The following describes two proteins that form a bound complex.

Sequence of protein 1:
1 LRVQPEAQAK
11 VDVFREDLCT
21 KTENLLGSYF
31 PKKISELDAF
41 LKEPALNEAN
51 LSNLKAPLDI

Sequence of protein 2:
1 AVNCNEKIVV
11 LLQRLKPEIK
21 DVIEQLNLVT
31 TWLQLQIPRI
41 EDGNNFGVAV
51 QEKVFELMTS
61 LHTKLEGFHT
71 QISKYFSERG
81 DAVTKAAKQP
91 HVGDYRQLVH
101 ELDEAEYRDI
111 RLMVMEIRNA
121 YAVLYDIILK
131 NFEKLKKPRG

Interface contacts:
Residue A87 in protein 2 is in contact with residue I60 in protein 1 (closest heavy-atom distance 3.8 Å).
Residue V2 in protein 2 contacts residue L58 in protein 1 (closest heavy-atom distance 3.5 Å).
Residue Y107 in protein 2 interacts with residue L51 in protein 1 (closest heavy-atom distance 3.8 Å).
Residue D103 in protein 2 contacts residue L54 in protein 1 (closest heavy-atom distance 3.8 Å).
Residue V29 in protein 2 interacts with residue L25 in protein 1 (closest heavy-atom distance 3.5 Å).
Residue T31 in protein 2 contacts residue L18 in protein 1 (closest heavy-atom distance 4.0 Å).
Residue Q25 in protein 2 is in contact with residue L25 in protein 1 (closest heavy-atom distance 3.3 Å).
Residue K136 in protein 2 interacts with residue C19 in protein 1 (closest heavy-atom distance 3.2 Å).
Residue L35 in protein 2 is in contact with residue F14 in protein 1 (closest heavy-atom distance 4.0 Å).
Residue K7 in protein 2 interacts with residue L54 in protein 1 (closest heavy-atom distance 3.5 Å).
Residue A86 in protein 2 interacts with residue I60 in protein 1 (closest heavy-atom distance 4.0 Å).
Residue Y121 in protein 2 contacts residue I34 in protein 1 (closest heavy-atom distance 3.8 Å).
Residue R14 in protein 2 contacts residue E43 in protein 1 (closest heavy-atom distance 2.7 Å).
Residue R118 in protein 2 contacts residue D38 in protein 1 (closest heavy-atom distance 3.1 Å).
Residue R96 in protein 2 contacts residue L58 in protein 1 (closest heavy-atom distance 3.6 Å).
Residue A122 in protein 2 is in contact with residue I34 in protein 1 (closest heavy-atom distance 3.8 Å).
Residue I128 in protein 2 contacts residue L26 in protein 1 (closest heavy-atom distance 3.5 Å).
Residue Y107 in protein 2 contacts residue L54 in protein 1 (closest heavy-atom distance 3.6 Å).
Residue I117 in protein 2 interacts with residue L37 in protein 1 (closest heavy-atom distance 3.8 Å).
Residue R111 in protein 2 is in contact with residue N47 in protein 1 (closest heavy-atom distance 3.2 Å).
Residue L11 in protein 2 is in contact with residue A45 in protein 1 (closest heavy-atom distance 3.7 Å).
Residue Y121 in protein 2 interacts with residue F30 in protein 1 (closest heavy-atom distance 3.6 Å).
Residue L35 in protein 2 interacts with residue L18 in protein 1 (closest heavy-atom distance 3.6 Å).
Residue R111 in protein 2 contacts residue L46 in protein 1 (closest heavy-atom distance 2.9 Å).
Residue N5 in protein 2 is in contact with residue L54 in protein 1 (closest heavy-atom distance 3.1 Å).
Residue E104 in protein 2 contacts residue L51 in protein 1 (closest heavy-atom distance 3.9 Å).
Residue E18 in protein 2 interacts with residue K33 in protein 1 (closest heavy-atom distance 2.6 Å).
Residue K7 in protein 2 contacts residue K55 in protein 1 (closest heavy-atom distance 3.8 Å).
Residue D21 in protein 2 is in contact with residue Y29 in protein 1 (closest heavy-atom distance 3.6 Å).
Residue V114 in protein 2 contacts residue F40 in protein 1 (closest heavy-atom distance 3.7 Å).
Residue R96 in protein 2 is in contact with residue I60 in protein 1 (closest heavy-atom distance 3.4 Å).
Residue Y125 in protein 2 contacts residue L26 in protein 1 (closest heavy-atom distance 3.0 Å).
Residue Y107 in protein 2 contacts residue A45 in protein 1 (closest heavy-atom distance 2.7 Å).
Residue E104 in protein 2 is in contact with residue L54 in protein 1 (closest heavy-atom distance 3.7 Å).
Residue N5 in protein 2 is in contact with residue A56 in protein 1 (closest heavy-atom distance 3.7 Å).
Residue L28 in protein 2 is in contact with residue K21 in protein 1 (closest heavy-atom distance 3.7 Å).
Residue Y125 in protein 2 contacts residue P31 in protein 1 (closest heavy-atom distance 3.8 Å).
Residue H100 in protein 2 contacts residue L58 in protein 1 (closest heavy-atom distance 4.0 Å).
Residue R118 in protein 2 contacts residue L41 in protein 1 (closest heavy-atom distance 3.5 Å).
Residue K7 in protein 2 interacts with residue N53 in protein 1 (closest heavy-atom distance 3.2 Å).
Residue R118 in protein 2 contacts residue L37 in protein 1 (closest heavy-atom distance 3.7 Å).
Residue R108 in protein 2 is in contact with residue L51 in protein 1 (closest heavy-atom distance 3.4 Å).
Residue R14 in protein 2 is in contact with residue F40 in protein 1 (closest heavy-atom distance 3.4 Å).
Residue R111 in protein 2 is in contact with residue L41 in protein 1 (closest heavy-atom distance 3.1 Å).
Residue V114 in protein 2 contacts residue L41 in protein 1 (closest heavy-atom distance 3.9 Å).
Residue W32 in protein 2 is in contact with residue T22 in protein 1 (closest heavy-atom distance 3.8 Å).
Residue Y107 in protein 2 is in contact with residue N47 in protein 1 (closest heavy-atom distance 3.0 Å).
Residue D21 in protein 2 interacts with residue K33 in protein 1 (closest heavy-atom distance 3.4 Å).
Residue H100 in protein 2 interacts with residue A56 in protein 1 (closest heavy-atom distance 3.1 Å).
Residue Y107 in protein 2 is in contact with residue L46 in protein 1 (closest heavy-atom distance 3.0 Å).
Residue Y125 in protein 2 interacts with residue F30 in protein 1 (closest heavy-atom distance 3.9 Å).
Residue Y107 in protein 2 interacts with residue E48 in protein 1 (closest heavy-atom distance 3.4 Å).
Residue Y121 in protein 2 is in contact with residue K33 in protein 1 (closest heavy-atom distance 3.7 Å).
Residue E18 in protein 2 contacts residue L37 in protein 1 (closest heavy-atom distance 3.9 Å).
Residue W32 in protein 2 contacts residue L18 in protein 1 (closest heavy-atom distance 3.8 Å).
Residue L35 in protein 2 is in contact with residue R15 in protein 1 (closest heavy-atom distance 2.5 Å).
Residue Q25 in protein 2 contacts residue Y29 in protein 1 (closest heavy-atom distance 3.7 Å).
Residue Y121 in protein 2 interacts with residue L37 in protein 1 (closest heavy-atom distance 3.8 Å).
Residue L124 in protein 2 is in contact with residue F30 in protein 1 (closest heavy-atom distance 3.9 Å).
Residue H100 in protein 2 contacts residue K55 in protein 1 (closest heavy-atom distance 3.8 Å).